These two protein chains interact to form a complex.

Sequence of chain A:
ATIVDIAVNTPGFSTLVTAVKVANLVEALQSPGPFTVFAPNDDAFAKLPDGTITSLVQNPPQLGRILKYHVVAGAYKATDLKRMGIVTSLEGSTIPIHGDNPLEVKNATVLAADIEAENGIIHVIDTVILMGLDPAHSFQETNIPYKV

Sequence of chain B:
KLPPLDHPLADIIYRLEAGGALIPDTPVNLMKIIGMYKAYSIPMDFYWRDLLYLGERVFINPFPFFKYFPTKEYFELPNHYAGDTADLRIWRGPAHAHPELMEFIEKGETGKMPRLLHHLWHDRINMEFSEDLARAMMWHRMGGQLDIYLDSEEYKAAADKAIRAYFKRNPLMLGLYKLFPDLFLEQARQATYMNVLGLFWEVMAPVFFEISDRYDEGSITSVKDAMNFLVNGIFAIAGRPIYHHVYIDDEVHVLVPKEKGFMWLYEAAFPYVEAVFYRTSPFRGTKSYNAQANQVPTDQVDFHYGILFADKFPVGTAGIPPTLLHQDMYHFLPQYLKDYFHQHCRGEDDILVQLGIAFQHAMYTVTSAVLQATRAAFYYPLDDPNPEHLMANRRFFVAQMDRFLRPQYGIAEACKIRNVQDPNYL

Contacts between the two chains:
Residue V284 in chain B interacts with residue F140 in chain A (closest heavy-atom distance 3.8 Å).
Residue F389 in chain B contacts residue Y147 in chain A (closest heavy-atom distance 2.8 Å).
Residue F281 in chain B interacts with residue L134 in chain A (closest heavy-atom distance 3.5 Å).
Residue R406 in chain B interacts with residue I145 in chain A (closest heavy-atom distance 3.6 Å).
Residue Y390 in chain B is in contact with residue N108 in chain A (closest heavy-atom distance 3.4 Å).
Residue M274 in chain B contacts residue Q63 in chain A (closest heavy-atom distance 3.5 Å).
Residue T385 in chain B contacts residue T143 in chain A (closest heavy-atom distance 3.8 Å).
Residue M153 in chain B contacts residue H138 in chain A (closest heavy-atom distance 3.1 Å).
Residue F389 in chain B is in contact with residue L131 in chain A (closest heavy-atom distance 3.4 Å).
Residue G155 in chain B contacts residue H138 in chain A (closest heavy-atom distance 3.5 Å).
Residue A247 in chain B is in contact with residue T53 in chain A (closest heavy-atom distance 3.8 Å).
Residue G272 in chain B contacts residue R66 in chain A (closest heavy-atom distance 3.1 Å).
Residue Y391 in chain B contacts residue N108 in chain A (closest heavy-atom distance 3.2 Å).
Residue F246 in chain B contacts residue T53 in chain A (closest heavy-atom distance 2.7 Å).
Residue V312 in chain B interacts with residue Q141 in chain A (closest heavy-atom distance 3.2 Å).
Residue A410 in chain B is in contact with residue E142 in chain A (closest heavy-atom distance 2.9 Å).
Residue F389 in chain B is in contact with residue N108 in chain A (closest heavy-atom distance 3.6 Å).
Residue A247 in chain B contacts residue S56 in chain A (closest heavy-atom distance 3.0 Å).
Residue Q156 in chain B is in contact with residue R66 in chain A (closest heavy-atom distance 2.7 Å).
Residue Y390 in chain B is in contact with residue I145 in chain A (closest heavy-atom distance 3.1 Å).
Residue L99 in chain B is in contact with residue G52 in chain A (closest heavy-atom distance 3.5 Å).
Residue A388 in chain B is in contact with residue L131 in chain A (closest heavy-atom distance 3.5 Å).
Residue E285 in chain B contacts residue F140 in chain A (closest heavy-atom distance 3.1 Å).
Residue G250 in chain B contacts residue Q63 in chain A (closest heavy-atom distance 3.6 Å).
Residue F389 in chain B interacts with residue M132 in chain A (closest heavy-atom distance 3.0 Å).
Residue Y277 in chain B interacts with residue M132 in chain A (closest heavy-atom distance 3.1 Å).
Residue K269 in chain B contacts residue P62 in chain A (closest heavy-atom distance 3.5 Å).
Residue H400 in chain B is in contact with residue E105 in chain A (closest heavy-atom distance 3.6 Å).
Residue A247 in chain B is in contact with residue G52 in chain A (closest heavy-atom distance 3.3 Å).
Residue M153 in chain B interacts with residue S139 in chain A (closest heavy-atom distance 3.1 Å).
Residue P252 in chain B interacts with residue N60 in chain A (closest heavy-atom distance 3.3 Å).
Residue Q411 in chain B interacts with residue E142 in chain A (closest heavy-atom distance 2.3 Å).
Residue F273 in chain B is in contact with residue Q63 in chain A (closest heavy-atom distance 3.0 Å).
Residue Q411 in chain B contacts residue F140 in chain A (closest heavy-atom distance 3.3 Å).
Residue L99 in chain B is in contact with residue S56 in chain A (closest heavy-atom distance 3.7 Å).
Residue Q156 in chain B is in contact with residue E92 in chain A (closest heavy-atom distance 3.6 Å).
Residue R414 in chain B is in contact with residue Q141 in chain A (closest heavy-atom distance 3.3 Å).
Residue Y390 in chain B is in contact with residue T143 in chain A (closest heavy-atom distance 3.8 Å).
Residue R406 in chain B contacts residue Y147 in chain A (closest heavy-atom distance 2.3 Å).
Residue R406 in chain B contacts residue V149 in chain A (closest heavy-atom distance 3.4 Å).
Residue A410 in chain B contacts residue I145 in chain A (closest heavy-atom distance 3.6 Å).
Residue P252 in chain B is in contact with residue Q63 in chain A (closest heavy-atom distance 3.3 Å).
Residue I159 in chain B interacts with residue H138 in chain A (closest heavy-atom distance 3.6 Å).
Residue F407 in chain B is in contact with residue E142 in chain A (closest heavy-atom distance 3.6 Å).
Residue Y390 in chain B is in contact with residue Y147 in chain A (closest heavy-atom distance 3.4 Å).
Residue D98 in chain B contacts residue Q59 in chain A (closest heavy-atom distance 2.8 Å).
Residue Y277 in chain B contacts residue S139 in chain A (closest heavy-atom distance 3.7 Å).
Residue P282 in chain B interacts with residue H138 in chain A (closest heavy-atom distance 3.8 Å).
Residue Y277 in chain B interacts with residue L131 in chain A (closest heavy-atom distance 3.4 Å).
Residue Y289 in chain B contacts residue F140 in chain A (closest heavy-atom distance 3.6 Å).
Residue Y277 in chain B interacts with residue L134 in chain A (closest heavy-atom distance 3.6 Å).
Residue Y391 in chain B contacts residue Y147 in chain A (closest heavy-atom distance 3.2 Å).
Residue R406 in chain B interacts with residue P146 in chain A (closest heavy-atom distance 2.7 Å).
Residue G250 in chain B is in contact with residue N60 in chain A (closest heavy-atom distance 3.3 Å).
Residue R152 in chain B interacts with residue H138 in chain A (closest heavy-atom distance 3.3 Å).
Residue R290 in chain B contacts residue Q141 in chain A (closest heavy-atom distance 3.1 Å).
Residue R251 in chain B is in contact with residue N60 in chain A (closest heavy-atom distance 3.6 Å).
Residue E285 in chain B contacts residue Q141 in chain A (closest heavy-atom distance 3.3 Å).
Residue Y391 in chain B interacts with residue H99 in chain A (closest heavy-atom distance 3.6 Å).
Residue E278 in chain B interacts with residue R66 in chain A (closest heavy-atom distance 3.1 Å).